Sequence of the second protein:
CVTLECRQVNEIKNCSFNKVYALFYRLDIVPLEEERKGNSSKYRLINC

The following describes two proteins that form a bound complex.

Residue-level contacts at the interface:
Residue Y92 in the first protein interacts with residue K69 in the second protein (closest heavy-atom distance 3.6 Å).
Residue D30 in the first protein is in contact with residue K69 in the second protein (closest heavy-atom distance 2.9 Å).
Residue E32 in the first protein contacts residue K69 in the second protein (closest heavy-atom distance 3.8 Å).
Residue E32 in the first protein interacts with residue E66 in the second protein (closest heavy-atom distance 4.4 Å).
Residue Y96 in the first protein is in contact with residue E66 in the second protein (closest heavy-atom distance 2.6 Å).
Residue D91 in the first protein contacts residue E66 in the second protein (closest heavy-atom distance 3.2 Å).

Sequence of the first protein:
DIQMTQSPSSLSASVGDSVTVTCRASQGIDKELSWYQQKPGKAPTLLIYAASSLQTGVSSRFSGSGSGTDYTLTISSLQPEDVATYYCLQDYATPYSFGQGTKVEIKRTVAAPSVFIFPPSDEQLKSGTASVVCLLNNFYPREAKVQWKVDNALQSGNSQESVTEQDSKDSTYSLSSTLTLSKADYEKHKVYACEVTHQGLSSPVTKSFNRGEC